Interface contacts:
Residue D193 in the first protein contacts residue R175 in the second protein (closest heavy-atom distance 3.1 Å).
Residue R189 in the first protein is in contact with residue R179 in the second protein (closest heavy-atom distance 3.5 Å).
Residue Y225 in the first protein interacts with residue F134 in the second protein (closest heavy-atom distance 2.9 Å).
Residue R189 in the first protein is in contact with residue G189 in the second protein (closest heavy-atom distance 2.9 Å).
Residue F178 in the first protein contacts residue I142 in the second protein (closest heavy-atom distance 3.5 Å).
Residue R95 in the first protein interacts with residue Y137 in the second protein (closest heavy-atom distance 3.0 Å).
Residue N172 in the first protein contacts residue R175 in the second protein (closest heavy-atom distance 3.7 Å).
Residue W174 in the first protein interacts with residue H174 in the second protein (closest heavy-atom distance 3.3 Å).
Residue N173 in the first protein is in contact with residue H174 in the second protein (closest heavy-atom distance 2.8 Å).
Residue R95 in the first protein interacts with residue S136 in the second protein (closest heavy-atom distance 3.6 Å).
Residue D190 in the first protein interacts with residue G189 in the second protein (closest heavy-atom distance 3.5 Å).
Residue D190 in the first protein interacts with residue V190 in the second protein (closest heavy-atom distance 3.4 Å).
Residue S187 in the first protein interacts with residue G189 in the second protein (closest heavy-atom distance 3.4 Å).
Residue Y225 in the first protein interacts with residue K133 in the second protein (closest heavy-atom distance 3.3 Å).
Residue F96 in the first protein contacts residue D135 in the second protein (closest heavy-atom distance 3.4 Å).
Residue F224 in the first protein is in contact with residue R152 in the second protein (closest heavy-atom distance 3.7 Å).
Residue E7 in the first protein interacts with residue H154 in the second protein (closest heavy-atom distance 3.0 Å).
Residue N173 in the first protein interacts with residue D42 in the second protein (closest heavy-atom distance 2.9 Å).
Residue D193 in the first protein interacts with residue H174 in the second protein (closest heavy-atom distance 3.0 Å).
Residue M1 in the first protein interacts with residue S151 in the second protein (closest heavy-atom distance 3.4 Å).
Residue D190 in the first protein is in contact with residue R191 in the second protein (closest heavy-atom distance 2.9 Å).
Residue S187 in the first protein interacts with residue Y137 in the second protein (closest heavy-atom distance 2.7 Å).
Residue R184 in the first protein contacts residue Q138 in the second protein (closest heavy-atom distance 2.9 Å).
Residue Y186 in the first protein is in contact with residue Q138 in the second protein (closest heavy-atom distance 3.5 Å).
Residue Y225 in the first protein contacts residue D135 in the second protein (closest heavy-atom distance 2.9 Å).
Residue D2 in the first protein is in contact with residue H154 in the second protein (closest heavy-atom distance 3.4 Å).
Residue E180 in the first protein interacts with residue Q138 in the second protein (closest heavy-atom distance 2.9 Å).
Residue D2 in the first protein is in contact with residue S151 in the second protein (closest heavy-atom distance 2.9 Å).
Residue F96 in the first protein contacts residue Y173 in the second protein (closest heavy-atom distance 3.6 Å).
Residue P227 in the first protein is in contact with residue S151 in the second protein (closest heavy-atom distance 3.3 Å).
Residue K6 in the first protein is in contact with residue T31 in the second protein (closest heavy-atom distance 3.1 Å).
Residue Y225 in the first protein contacts residue S136 in the second protein (closest heavy-atom distance 3.4 Å).
Residue F96 in the first protein interacts with residue H174 in the second protein (closest heavy-atom distance 3.5 Å).
Residue Y225 in the first protein is in contact with residue R152 in the second protein (closest heavy-atom distance 3.0 Å).
Residue P228 in the first protein is in contact with residue N143 in the second protein (closest heavy-atom distance 3.7 Å).
Residue D2 in the first protein contacts residue R152 in the second protein (closest heavy-atom distance 3.2 Å).
Residue W174 in the first protein interacts with residue Y173 in the second protein (closest heavy-atom distance 3.8 Å).
Residue R65 in the first protein interacts with residue I142 in the second protein (closest heavy-atom distance 3.6 Å).
Residue R95 in the first protein contacts residue D135 in the second protein (closest heavy-atom distance 2.8 Å).
Residue F224 in the first protein contacts residue S151 in the second protein (closest heavy-atom distance 3.7 Å).
Residue E180 in the first protein contacts residue A139 in the second protein (closest heavy-atom distance 3.5 Å).
Residue P227 in the first protein contacts residue A148 in the second protein (closest heavy-atom distance 3.6 Å).
Residue G226 in the first protein contacts residue S151 in the second protein (closest heavy-atom distance 3.5 Å).
Residue D190 in the first protein is in contact with residue Y137 in the second protein (closest heavy-atom distance 3.5 Å).
Residue N172 in the first protein interacts with residue H174 in the second protein (closest heavy-atom distance 3.3 Å).
Residue E180 in the first protein is in contact with residue N141 in the second protein (closest heavy-atom distance 2.7 Å).
Residue Y225 in the first protein is in contact with residue A148 in the second protein (closest heavy-atom distance 3.5 Å).
Residue D190 in the first protein interacts with residue R175 in the second protein (closest heavy-atom distance 2.7 Å).
Residue S187 in the first protein interacts with residue A188 in the second protein (closest heavy-atom distance 3.7 Å).
Residue G226 in the first protein interacts with residue N143 in the second protein (closest heavy-atom distance 2.8 Å).
Residue N92 in the first protein interacts with residue N143 in the second protein (closest heavy-atom distance 3.3 Å).
Residue D2 in the first protein contacts residue L150 in the second protein (closest heavy-atom distance 3.2 Å).
Residue D179 in the first protein is in contact with residue Q138 in the second protein (closest heavy-atom distance 3.5 Å).
Residue R189 in the first protein contacts residue V190 in the second protein (closest heavy-atom distance 3.5 Å).
Residue N223 in the first protein is in contact with residue F134 in the second protein (closest heavy-atom distance 3.1 Å).
Residue E180 in the first protein contacts residue D140 in the second protein (closest heavy-atom distance 3.0 Å).
Residue E180 in the first protein interacts with residue I142 in the second protein (closest heavy-atom distance 3.7 Å).
Residue Y225 in the first protein contacts residue N143 in the second protein (closest heavy-atom distance 3.6 Å).
Residue R95 in the first protein interacts with residue A139 in the second protein (closest heavy-atom distance 3.2 Å).
Residue K6 in the first protein is in contact with residue H154 in the second protein (closest heavy-atom distance 2.6 Å).

Sequence of the second protein:
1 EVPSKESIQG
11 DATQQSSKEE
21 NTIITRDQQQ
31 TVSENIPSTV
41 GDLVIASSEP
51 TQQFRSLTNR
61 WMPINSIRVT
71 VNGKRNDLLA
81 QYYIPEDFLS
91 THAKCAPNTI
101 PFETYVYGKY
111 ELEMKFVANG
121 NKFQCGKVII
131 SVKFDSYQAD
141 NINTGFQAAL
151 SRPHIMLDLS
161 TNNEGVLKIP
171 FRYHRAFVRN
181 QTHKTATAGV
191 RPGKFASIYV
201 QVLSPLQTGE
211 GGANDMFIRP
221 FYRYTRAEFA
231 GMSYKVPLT

Sequence of the first protein:
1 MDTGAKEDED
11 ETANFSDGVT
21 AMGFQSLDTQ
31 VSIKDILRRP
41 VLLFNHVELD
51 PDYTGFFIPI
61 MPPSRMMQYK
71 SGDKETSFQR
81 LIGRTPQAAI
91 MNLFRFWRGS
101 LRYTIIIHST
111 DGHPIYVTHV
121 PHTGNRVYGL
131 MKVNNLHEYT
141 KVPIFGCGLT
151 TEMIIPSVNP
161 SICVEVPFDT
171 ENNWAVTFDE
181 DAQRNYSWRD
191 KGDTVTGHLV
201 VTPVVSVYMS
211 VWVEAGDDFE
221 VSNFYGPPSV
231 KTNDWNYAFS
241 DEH

This data describes a binding interaction between two proteins.